The following describes two proteins that form a bound complex.

Sequence of protein 1:
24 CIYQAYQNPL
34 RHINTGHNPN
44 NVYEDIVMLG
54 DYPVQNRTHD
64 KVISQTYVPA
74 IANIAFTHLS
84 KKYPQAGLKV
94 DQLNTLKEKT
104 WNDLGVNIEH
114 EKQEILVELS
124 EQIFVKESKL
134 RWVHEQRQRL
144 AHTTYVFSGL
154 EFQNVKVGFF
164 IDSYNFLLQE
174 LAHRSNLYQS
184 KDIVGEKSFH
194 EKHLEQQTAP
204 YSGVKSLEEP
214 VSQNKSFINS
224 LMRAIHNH

Interface contacts:
Residue K361 in protein 2 contacts residue Y46 in protein 1 (closest heavy-atom distance 4.7 Å).
Residue L360 in protein 2 interacts with residue N43 in protein 1 (closest heavy-atom distance 4.2 Å).
Residue K361 in protein 2 interacts with residue N44 in protein 1 (closest heavy-atom distance 4.0 Å).
Residue K361 in protein 2 is in contact with residue N43 in protein 1 (closest heavy-atom distance 3.5 Å).
Residue L360 in protein 2 interacts with residue N44 in protein 1 (closest heavy-atom distance 3.2 Å).

Sequence of protein 2:
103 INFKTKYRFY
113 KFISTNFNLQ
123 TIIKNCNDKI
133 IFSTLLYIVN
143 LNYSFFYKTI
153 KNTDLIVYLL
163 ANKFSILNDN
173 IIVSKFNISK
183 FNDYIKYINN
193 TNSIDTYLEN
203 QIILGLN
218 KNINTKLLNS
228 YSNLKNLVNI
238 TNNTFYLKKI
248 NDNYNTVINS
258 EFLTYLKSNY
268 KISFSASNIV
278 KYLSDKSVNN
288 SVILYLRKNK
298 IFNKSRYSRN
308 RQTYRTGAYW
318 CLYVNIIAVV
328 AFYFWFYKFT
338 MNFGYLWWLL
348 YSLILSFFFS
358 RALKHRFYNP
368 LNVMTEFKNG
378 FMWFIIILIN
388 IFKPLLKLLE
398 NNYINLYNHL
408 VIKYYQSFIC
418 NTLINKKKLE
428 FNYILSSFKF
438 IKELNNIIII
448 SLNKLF